Sequence of the second protein:
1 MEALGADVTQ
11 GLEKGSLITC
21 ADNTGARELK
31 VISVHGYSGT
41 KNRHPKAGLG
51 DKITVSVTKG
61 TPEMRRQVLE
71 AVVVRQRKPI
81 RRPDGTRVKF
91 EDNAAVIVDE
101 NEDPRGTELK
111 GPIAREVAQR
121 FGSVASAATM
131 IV

Interface contacts:
Residue R87 in the second protein interacts with residue T19 in the first protein (closest heavy-atom distance 4.6 Å).
Residue D84 in the second protein interacts with residue G16 in the first protein (closest heavy-atom distance 5.0 Å).
Residue G85 in the second protein interacts with residue G16 in the first protein (closest heavy-atom distance 4.8 Å).
Residue V88 in the second protein contacts residue M20 in the first protein (closest heavy-atom distance 4.5 Å).

The following describes two proteins that form a bound complex.

Sequence of the first protein:
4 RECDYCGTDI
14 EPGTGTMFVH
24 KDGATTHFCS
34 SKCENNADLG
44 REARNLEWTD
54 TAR